Contacts between the two chains:
Residue Y14 in the first protein is in contact with residue H52 in the second protein (closest heavy-atom distance 4.3 Å).
Residue E11 in the first protein interacts with residue V48 in the second protein (closest heavy-atom distance 4.2 Å).
Residue Y14 in the first protein interacts with residue Q47 in the second protein (closest heavy-atom distance 4.2 Å).
Residue A17 in the first protein interacts with residue F51 in the second protein (closest heavy-atom distance 3.6 Å).
Residue D270 in the first protein interacts with residue R55 in the second protein (closest heavy-atom distance 4.4 Å).
Residue R10 in the first protein is in contact with residue V48 in the second protein (closest heavy-atom distance 4.2 Å).
Residue R10 in the first protein interacts with residue H52 in the second protein (closest heavy-atom distance 2.8 Å).
Residue Y14 in the first protein is in contact with residue F51 in the second protein (closest heavy-atom distance 3.6 Å).
Residue L13 in the first protein contacts residue H52 in the second protein (closest heavy-atom distance 4.0 Å).
Residue Y14 in the first protein contacts residue V48 in the second protein (closest heavy-atom distance 4.2 Å).
Residue R10 in the first protein interacts with residue D49 in the second protein (closest heavy-atom distance 3.7 Å).
Residue E11 in the first protein contacts residue H52 in the second protein (closest heavy-atom distance 4.6 Å).
Residue L13 in the first protein is in contact with residue F51 in the second protein (closest heavy-atom distance 4.6 Å).

Sequence of the second protein:
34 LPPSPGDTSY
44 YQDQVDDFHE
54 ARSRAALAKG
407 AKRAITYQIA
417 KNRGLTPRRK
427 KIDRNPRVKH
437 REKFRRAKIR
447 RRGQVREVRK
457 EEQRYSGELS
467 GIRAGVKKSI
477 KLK

These two protein chains interact to form a complex.

Sequence of the first protein:
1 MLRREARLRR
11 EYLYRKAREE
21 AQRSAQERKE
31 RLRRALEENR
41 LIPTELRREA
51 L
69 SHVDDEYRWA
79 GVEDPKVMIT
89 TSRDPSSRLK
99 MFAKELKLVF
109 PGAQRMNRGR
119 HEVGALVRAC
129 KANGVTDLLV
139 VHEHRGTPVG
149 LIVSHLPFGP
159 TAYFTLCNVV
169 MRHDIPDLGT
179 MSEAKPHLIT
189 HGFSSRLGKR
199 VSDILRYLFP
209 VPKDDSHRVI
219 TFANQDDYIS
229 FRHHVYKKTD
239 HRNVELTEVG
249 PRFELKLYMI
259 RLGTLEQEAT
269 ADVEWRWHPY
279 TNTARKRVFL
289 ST